Sequence of the second protein:
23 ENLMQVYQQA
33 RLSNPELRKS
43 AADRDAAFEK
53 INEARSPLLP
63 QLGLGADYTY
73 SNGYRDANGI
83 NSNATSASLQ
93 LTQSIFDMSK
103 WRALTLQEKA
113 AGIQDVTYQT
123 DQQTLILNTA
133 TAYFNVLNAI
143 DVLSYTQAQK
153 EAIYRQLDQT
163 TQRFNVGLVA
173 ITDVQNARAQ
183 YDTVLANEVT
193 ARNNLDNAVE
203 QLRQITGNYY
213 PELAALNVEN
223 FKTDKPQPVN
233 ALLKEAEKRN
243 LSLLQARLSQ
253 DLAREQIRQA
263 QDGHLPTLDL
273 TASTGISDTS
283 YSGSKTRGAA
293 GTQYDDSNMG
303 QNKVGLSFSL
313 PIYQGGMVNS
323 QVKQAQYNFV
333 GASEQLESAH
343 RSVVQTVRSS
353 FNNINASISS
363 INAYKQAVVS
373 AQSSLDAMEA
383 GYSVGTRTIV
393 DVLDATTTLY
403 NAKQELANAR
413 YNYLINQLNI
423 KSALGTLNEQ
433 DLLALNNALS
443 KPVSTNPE

Residue-level contacts at the interface:
Residue D69 in the second protein interacts with residue N120 in the first protein (closest heavy-atom distance 2.8 Å).
Residue Y283 in the second protein contacts residue E128 in the first protein (closest heavy-atom distance 2.8 Å).
Residue N130 in the second protein is in contact with residue Q80 in the first protein (closest heavy-atom distance 2.9 Å).
Residue S88 in the second protein contacts residue Q124 in the first protein (closest heavy-atom distance 3.3 Å).
Residue N403 in the second protein is in contact with residue T59 in the first protein (closest heavy-atom distance 3.0 Å).
Residue A86 in the second protein is in contact with residue Q124 in the first protein (closest heavy-atom distance 3.5 Å).
Residue G277 in the second protein is in contact with residue M123 in the first protein (closest heavy-atom distance 3.6 Å).
Residue G67 in the second protein contacts residue N120 in the first protein (closest heavy-atom distance 2.9 Å).
Residue N414 in the second protein interacts with residue Q69 in the first protein (closest heavy-atom distance 2.8 Å).
Residue K102 in the second protein interacts with residue N105 in the first protein (closest heavy-atom distance 3.3 Å).
Residue D99 in the second protein contacts residue R108 in the first protein (closest heavy-atom distance 2.8 Å).
Residue D396 in the second protein contacts residue I51 in the first protein (closest heavy-atom distance 3.5 Å).
Residue K305 in the second protein contacts residue N119 in the first protein (closest heavy-atom distance 2.8 Å).
Residue N410 in the second protein interacts with residue Q69 in the first protein (closest heavy-atom distance 2.9 Å).
Residue Q116 in the second protein contacts residue T91 in the first protein (closest heavy-atom distance 2.9 Å).
Residue S275 in the second protein is in contact with residue N119 in the first protein (closest heavy-atom distance 3.2 Å).
Residue S90 in the second protein interacts with residue N120 in the first protein (closest heavy-atom distance 2.8 Å).
Residue E407 in the second protein interacts with residue T65 in the first protein (closest heavy-atom distance 3.5 Å).
Residue D396 in the second protein is in contact with residue A55 in the first protein (closest heavy-atom distance 3.5 Å).
Residue D393 in the second protein is in contact with residue H52 in the first protein (closest heavy-atom distance 3.5 Å).
Residue S90 in the second protein is in contact with residue N119 in the first protein (closest heavy-atom distance 3.0 Å).
Residue Q247 in the second protein interacts with residue L90 in the first protein (closest heavy-atom distance 3.5 Å).
Residue E38 in the second protein interacts with residue K84 in the first protein (closest heavy-atom distance 2.8 Å).
Residue Q295 in the second protein contacts residue R131 in the first protein (closest heavy-atom distance 2.8 Å).
Residue S101 in the second protein interacts with residue N105 in the first protein (closest heavy-atom distance 2.8 Å).
Residue D393 in the second protein interacts with residue S48 in the first protein (closest heavy-atom distance 2.8 Å).
Residue D271 in the second protein is in contact with residue T109 in the first protein (closest heavy-atom distance 3.7 Å).
Residue Q92 in the second protein contacts residue A112 in the first protein (closest heavy-atom distance 3.5 Å).
Residue T94 in the second protein is in contact with residue L115 in the first protein (closest heavy-atom distance 3.6 Å).
Residue T399 in the second protein contacts residue A55 in the first protein (closest heavy-atom distance 3.4 Å).
Residue G67 in the second protein is in contact with residue A116 in the first protein (closest heavy-atom distance 3.6 Å).
Residue T281 in the second protein contacts residue D127 in the first protein (closest heavy-atom distance 3.6 Å).
Residue S88 in the second protein is in contact with residue N120 in the first protein (closest heavy-atom distance 3.4 Å).
Residue N403 in the second protein is in contact with residue S58 in the first protein (closest heavy-atom distance 3.0 Å).
Residue S279 in the second protein interacts with residue Q124 in the first protein (closest heavy-atom distance 3.7 Å).
Residue K52 in the second protein is in contact with residue N99 in the first protein (closest heavy-atom distance 2.8 Å).
Residue T122 in the second protein interacts with residue R87 in the first protein (closest heavy-atom distance 3.7 Å).
Residue Q109 in the second protein is in contact with residue V98 in the first protein (closest heavy-atom distance 3.4 Å).
Residue T400 in the second protein is in contact with residue A55 in the first protein (closest heavy-atom distance 3.7 Å).
Residue N414 in the second protein is in contact with residue R72 in the first protein (closest heavy-atom distance 3.0 Å).
Residue S299 in the second protein contacts residue D127 in the first protein (closest heavy-atom distance 2.8 Å).
Residue S101 in the second protein contacts residue R108 in the first protein (closest heavy-atom distance 3.7 Å).
Residue I278 in the second protein contacts residue M123 in the first protein (closest heavy-atom distance 3.5 Å).
Residue N403 in the second protein contacts residue L62 in the first protein (closest heavy-atom distance 3.3 Å).
Residue R389 in the second protein is in contact with residue E46 in the first protein (closest heavy-atom distance 2.8 Å).
Residue Y384 in the second protein interacts with residue S47 in the first protein (closest heavy-atom distance 3.0 Å).
Residue M301 in the second protein interacts with residue M123 in the first protein (closest heavy-atom distance 3.6 Å).
Residue A105 in the second protein contacts residue L102 in the first protein (closest heavy-atom distance 3.7 Å).
Residue T269 in the second protein is in contact with residue R108 in the first protein (closest heavy-atom distance 3.0 Å).
Residue Y283 in the second protein interacts with residue R131 in the first protein (closest heavy-atom distance 3.1 Å).
Residue S299 in the second protein interacts with residue R131 in the first protein (closest heavy-atom distance 3.5 Å).
Residue Q92 in the second protein is in contact with residue L115 in the first protein (closest heavy-atom distance 3.6 Å).
Residue D393 in the second protein contacts residue I51 in the first protein (closest heavy-atom distance 3.4 Å).
Residue A89 in the second protein interacts with residue N120 in the first protein (closest heavy-atom distance 3.2 Å).
Residue D123 in the second protein contacts residue R87 in the first protein (closest heavy-atom distance 2.8 Å).
Residue N330 in the second protein contacts residue R93 in the first protein (closest heavy-atom distance 2.9 Å).
Residue I115 in the second protein is in contact with residue L94 in the first protein (closest heavy-atom distance 3.5 Å).
Residue A68 in the second protein contacts residue N120 in the first protein (closest heavy-atom distance 3.5 Å).
Residue S90 in the second protein is in contact with residue A116 in the first protein (closest heavy-atom distance 3.3 Å).
Residue D396 in the second protein contacts residue H52 in the first protein (closest heavy-atom distance 2.8 Å).

This data describes a binding interaction between two proteins.

Sequence of the first protein:
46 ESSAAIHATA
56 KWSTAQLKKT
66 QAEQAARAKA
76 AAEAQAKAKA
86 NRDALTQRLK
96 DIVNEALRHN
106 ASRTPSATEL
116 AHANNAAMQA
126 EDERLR